The following describes two proteins that form a bound complex.

Sequence of protein 1:
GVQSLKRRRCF

Contacts between the two chains:
Residue D102 in protein 2 interacts with residue R8 in protein 1 (closest heavy-atom distance 4.2 Å).
Residue D142 in protein 2 is in contact with residue V2 in protein 1 (closest heavy-atom distance 3.6 Å).
Residue E108 in protein 2 interacts with residue K6 in protein 1 (closest heavy-atom distance 2.5 Å).
Residue S110 in protein 2 interacts with residue V2 in protein 1 (closest heavy-atom distance 3.4 Å).
Residue G152 in protein 2 interacts with residue V2 in protein 1 (closest heavy-atom distance 4.1 Å).
Residue V114 in protein 2 is in contact with residue V2 in protein 1 (closest heavy-atom distance 3.3 Å).
Residue Y88 in protein 2 interacts with residue R7 in protein 1 (closest heavy-atom distance 3.6 Å).
Residue K109 in protein 2 contacts residue R7 in protein 1 (closest heavy-atom distance 4.0 Å).
Residue Q112 in protein 2 is in contact with residue G1 in protein 1 (closest heavy-atom distance 4.0 Å).
Residue S110 in protein 2 interacts with residue Q3 in protein 1 (closest heavy-atom distance 3.5 Å).
Residue E89 in protein 2 interacts with residue R9 in protein 1 (closest heavy-atom distance 2.8 Å).
Residue R93 in protein 2 interacts with residue F11 in protein 1 (closest heavy-atom distance 3.4 Å).
Residue D142 in protein 2 interacts with residue Q3 in protein 1 (closest heavy-atom distance 3.0 Å).
Residue I105 in protein 2 contacts residue R9 in protein 1 (closest heavy-atom distance 2.8 Å).
Residue T111 in protein 2 contacts residue Q3 in protein 1 (closest heavy-atom distance 2.9 Å).
Residue M147 in protein 2 contacts residue G1 in protein 1 (closest heavy-atom distance 3.0 Å).
Residue E108 in protein 2 interacts with residue S4 in protein 1 (closest heavy-atom distance 2.7 Å).
Residue D77 in protein 2 interacts with residue R7 in protein 1 (closest heavy-atom distance 2.9 Å).
Residue T106 in protein 2 is in contact with residue K6 in protein 1 (closest heavy-atom distance 3.6 Å).
Residue I97 in protein 2 contacts residue F11 in protein 1 (closest heavy-atom distance 4.4 Å).
Residue Q112 in protein 2 interacts with residue Q3 in protein 1 (closest heavy-atom distance 3.0 Å).
Residue C104 in protein 2 interacts with residue C10 in protein 1 (closest heavy-atom distance 2.1 Å).
Residue T151 in protein 2 contacts residue G1 in protein 1 (closest heavy-atom distance 3.8 Å).
Residue F70 in protein 2 interacts with residue V2 in protein 1 (closest heavy-atom distance 4.3 Å).
Residue L107 in protein 2 interacts with residue R7 in protein 1 (closest heavy-atom distance 2.8 Å).
Residue L107 in protein 2 interacts with residue L5 in protein 1 (closest heavy-atom distance 3.6 Å).
Residue C104 in protein 2 interacts with residue F11 in protein 1 (closest heavy-atom distance 4.8 Å).
Residue R103 in protein 2 is in contact with residue F11 in protein 1 (closest heavy-atom distance 2.8 Å).
Residue T111 in protein 2 is in contact with residue L5 in protein 1 (closest heavy-atom distance 3.8 Å).
Residue I150 in protein 2 is in contact with residue G1 in protein 1 (closest heavy-atom distance 2.7 Å).
Residue L92 in protein 2 contacts residue R9 in protein 1 (closest heavy-atom distance 4.0 Å).
Residue L107 in protein 2 contacts residue R9 in protein 1 (closest heavy-atom distance 4.6 Å).
Residue K109 in protein 2 contacts residue S4 in protein 1 (closest heavy-atom distance 3.1 Å).
Residue I105 in protein 2 is in contact with residue F11 in protein 1 (closest heavy-atom distance 4.5 Å).
Residue M141 in protein 2 contacts residue S4 in protein 1 (closest heavy-atom distance 4.1 Å).
Residue M141 in protein 2 interacts with residue V2 in protein 1 (closest heavy-atom distance 3.0 Å).
Residue Q112 in protein 2 interacts with residue V2 in protein 1 (closest heavy-atom distance 3.6 Å).
Residue C104 in protein 2 interacts with residue R9 in protein 1 (closest heavy-atom distance 3.2 Å).
Residue T66 in protein 2 interacts with residue K6 in protein 1 (closest heavy-atom distance 4.2 Å).
Residue E89 in protein 2 interacts with residue F11 in protein 1 (closest heavy-atom distance 3.4 Å).
Residue G152 in protein 2 interacts with residue G1 in protein 1 (closest heavy-atom distance 2.9 Å).
Residue C104 in protein 2 interacts with residue R8 in protein 1 (closest heavy-atom distance 4.1 Å).
Residue T106 in protein 2 contacts residue R7 in protein 1 (closest heavy-atom distance 3.5 Å).
Residue K109 in protein 2 is in contact with residue L5 in protein 1 (closest heavy-atom distance 2.9 Å).
Residue R103 in protein 2 is in contact with residue R9 in protein 1 (closest heavy-atom distance 4.0 Å).
Residue S110 in protein 2 is in contact with residue S4 in protein 1 (closest heavy-atom distance 4.2 Å).
Residue E108 in protein 2 is in contact with residue L5 in protein 1 (closest heavy-atom distance 3.3 Å).
Residue I105 in protein 2 interacts with residue R8 in protein 1 (closest heavy-atom distance 3.2 Å).
Residue D142 in protein 2 interacts with residue G1 in protein 1 (closest heavy-atom distance 2.9 Å).
Residue T111 in protein 2 interacts with residue S4 in protein 1 (closest heavy-atom distance 3.8 Å).
Residue I105 in protein 2 interacts with residue R7 in protein 1 (closest heavy-atom distance 4.0 Å).
Residue A96 in protein 2 contacts residue F11 in protein 1 (closest heavy-atom distance 3.4 Å).
Residue T106 in protein 2 is in contact with residue R8 in protein 1 (closest heavy-atom distance 4.3 Å).
Residue M141 in protein 2 contacts residue G1 in protein 1 (closest heavy-atom distance 3.5 Å).
Residue L107 in protein 2 is in contact with residue K6 in protein 1 (closest heavy-atom distance 3.3 Å).
Residue M147 in protein 2 contacts residue V2 in protein 1 (closest heavy-atom distance 4.4 Å).
Residue N148 in protein 2 is in contact with residue G1 in protein 1 (closest heavy-atom distance 4.3 Å).
Residue R103 in protein 2 is in contact with residue C10 in protein 1 (closest heavy-atom distance 3.4 Å).
Residue L92 in protein 2 contacts residue F11 in protein 1 (closest heavy-atom distance 3.9 Å).
Residue K109 in protein 2 contacts residue Q3 in protein 1 (closest heavy-atom distance 4.3 Å).

Sequence of protein 2:
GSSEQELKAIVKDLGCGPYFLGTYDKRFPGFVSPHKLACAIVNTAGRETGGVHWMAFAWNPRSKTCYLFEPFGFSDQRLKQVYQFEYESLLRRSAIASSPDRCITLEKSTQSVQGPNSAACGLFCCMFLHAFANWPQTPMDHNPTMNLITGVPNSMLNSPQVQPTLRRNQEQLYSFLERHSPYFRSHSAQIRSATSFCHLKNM